Contacts between the two chains:
Residue Q1043 in the second protein interacts with residue M579 in the first protein (closest heavy-atom distance 3.1 Å).
Residue I1368 in the second protein is in contact with residue Y389 in the first protein (closest heavy-atom distance 3.3 Å).
Residue A916 in the second protein is in contact with residue L189 in the first protein (closest heavy-atom distance 3.1 Å).
Residue L1734 in the second protein is in contact with residue Q427 in the first protein (closest heavy-atom distance 3.3 Å).
Residue N1044 in the second protein interacts with residue F435 in the first protein (closest heavy-atom distance 3.2 Å).
Residue E1400 in the second protein interacts with residue K405 in the first protein (closest heavy-atom distance 3.2 Å).
Residue L912 in the second protein interacts with residue L189 in the first protein (closest heavy-atom distance 3.2 Å).
Residue G1408 in the second protein contacts residue R409 in the first protein (closest heavy-atom distance 3.1 Å).
Residue R1365 in the second protein contacts residue N387 in the first protein (closest heavy-atom distance 2.6 Å).
Residue E905 in the second protein interacts with residue Q180 in the first protein (closest heavy-atom distance 3.1 Å).
Residue K1735 in the second protein contacts residue Q427 in the first protein (closest heavy-atom distance 2.9 Å).
Residue E1085 in the second protein interacts with residue N582 in the first protein (closest heavy-atom distance 2.8 Å).
Residue L1731 in the second protein contacts residue R425 in the first protein (closest heavy-atom distance 2.8 Å).
Residue H940 in the second protein is in contact with residue G192 in the first protein (closest heavy-atom distance 3.2 Å).
Residue N1411 in the second protein contacts residue R409 in the first protein (closest heavy-atom distance 3.3 Å).
Residue R1045 in the second protein contacts residue G434 in the first protein (closest heavy-atom distance 3.3 Å).
Residue N1044 in the second protein interacts with residue G434 in the first protein (closest heavy-atom distance 3.2 Å).
Residue W1650 in the second protein interacts with residue S462 in the first protein (closest heavy-atom distance 2.3 Å).
Residue F939 in the second protein interacts with residue C191 in the first protein (closest heavy-atom distance 3.1 Å).
Residue S1649 in the second protein contacts residue W463 in the first protein (closest heavy-atom distance 3.2 Å).
Residue W1360 in the second protein interacts with residue N385 in the first protein (closest heavy-atom distance 3.1 Å).
Residue D1356 in the second protein interacts with residue L383 in the first protein (closest heavy-atom distance 2.9 Å).
Residue E1406 in the second protein interacts with residue F413 in the first protein (closest heavy-atom distance 3.0 Å).
Residue A1536 in the second protein is in contact with residue R425 in the first protein (closest heavy-atom distance 3.1 Å).
Residue L907 in the second protein interacts with residue L178 in the first protein (closest heavy-atom distance 3.3 Å).
Residue M1112 in the second protein contacts residue D176 in the first protein (closest heavy-atom distance 3.1 Å).
Residue R1736 in the second protein contacts residue D428 in the first protein (closest heavy-atom distance 3.0 Å).
Residue K1647 in the second protein is in contact with residue P540 in the first protein (closest heavy-atom distance 2.8 Å).
Residue T941 in the second protein is in contact with residue L178 in the first protein (closest heavy-atom distance 3.2 Å).
Residue Y1426 in the second protein contacts residue F431 in the first protein (closest heavy-atom distance 3.1 Å).
Residue A916 in the second protein interacts with residue I190 in the first protein (closest heavy-atom distance 3.1 Å).
Residue I1407 in the second protein contacts residue R409 in the first protein (closest heavy-atom distance 2.9 Å).
Residue L1734 in the second protein contacts residue R425 in the first protein (closest heavy-atom distance 3.2 Å).
Residue D1533 in the second protein is in contact with residue F431 in the first protein (closest heavy-atom distance 3.1 Å).
Residue R1412 in the second protein contacts residue W395 in the first protein (closest heavy-atom distance 3.0 Å).
Residue H1083 in the second protein is in contact with residue M579 in the first protein (closest heavy-atom distance 3.3 Å).
Residue N1385 in the second protein is in contact with residue V396 in the first protein (closest heavy-atom distance 3.3 Å).
Residue I1732 in the second protein interacts with residue R425 in the first protein (closest heavy-atom distance 3.3 Å).
Residue H940 in the second protein contacts residue F206 in the first protein (closest heavy-atom distance 3.3 Å).
Residue S1389 in the second protein interacts with residue V396 in the first protein (closest heavy-atom distance 2.8 Å).
Residue N1044 in the second protein is in contact with residue E433 in the first protein (closest heavy-atom distance 3.0 Å).
Residue H1083 in the second protein contacts residue K583 in the first protein (closest heavy-atom distance 3.2 Å).
Residue K1735 in the second protein contacts residue Q429 in the first protein (closest heavy-atom distance 2.3 Å).
Residue H1083 in the second protein contacts residue V382 in the first protein (closest heavy-atom distance 3.0 Å).
Residue H1381 in the second protein contacts residue Q390 in the first protein (closest heavy-atom distance 3.2 Å).
Residue N1385 in the second protein contacts residue Q394 in the first protein (closest heavy-atom distance 3.3 Å).
Residue Q1111 in the second protein is in contact with residue D176 in the first protein (closest heavy-atom distance 2.9 Å).
Residue N1044 in the second protein interacts with residue D436 in the first protein (closest heavy-atom distance 2.6 Å).
Residue E1406 in the second protein is in contact with residue R409 in the first protein (closest heavy-atom distance 3.3 Å).
Residue K1735 in the second protein contacts residue D428 in the first protein (closest heavy-atom distance 3.2 Å).
Residue S1649 in the second protein is in contact with residue Y464 in the first protein (closest heavy-atom distance 2.7 Å).
Residue S1082 in the second protein is in contact with residue K583 in the first protein (closest heavy-atom distance 2.7 Å).
Residue S1747 in the second protein is in contact with residue Y464 in the first protein (closest heavy-atom distance 2.7 Å).
Residue H944 in the second protein is in contact with residue F206 in the first protein (closest heavy-atom distance 3.2 Å).
Residue E1400 in the second protein is in contact with residue R409 in the first protein (closest heavy-atom distance 3.0 Å).
Residue Q1352 in the second protein is in contact with residue Q394 in the first protein (closest heavy-atom distance 2.8 Å).
Residue E1085 in the second protein contacts residue K583 in the first protein (closest heavy-atom distance 3.2 Å).
Residue H940 in the second protein interacts with residue C191 in the first protein (closest heavy-atom distance 3.3 Å).
Residue Q937 in the second protein contacts residue I194 in the first protein (closest heavy-atom distance 3.2 Å).
Residue Y1751 in the second protein interacts with residue F420 in the first protein (closest heavy-atom distance 2.9 Å).

Sequence of the first protein:
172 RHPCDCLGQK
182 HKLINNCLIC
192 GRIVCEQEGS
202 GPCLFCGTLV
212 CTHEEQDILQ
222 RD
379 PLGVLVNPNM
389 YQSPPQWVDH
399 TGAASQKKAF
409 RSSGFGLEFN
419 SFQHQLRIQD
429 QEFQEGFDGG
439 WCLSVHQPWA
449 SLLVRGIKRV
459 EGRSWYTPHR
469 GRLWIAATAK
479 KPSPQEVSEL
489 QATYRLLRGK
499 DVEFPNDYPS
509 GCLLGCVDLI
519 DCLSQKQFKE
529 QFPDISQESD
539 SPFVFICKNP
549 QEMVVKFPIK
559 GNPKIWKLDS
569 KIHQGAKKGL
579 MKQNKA

These two protein chains interact to form a complex.

Sequence of the second protein:
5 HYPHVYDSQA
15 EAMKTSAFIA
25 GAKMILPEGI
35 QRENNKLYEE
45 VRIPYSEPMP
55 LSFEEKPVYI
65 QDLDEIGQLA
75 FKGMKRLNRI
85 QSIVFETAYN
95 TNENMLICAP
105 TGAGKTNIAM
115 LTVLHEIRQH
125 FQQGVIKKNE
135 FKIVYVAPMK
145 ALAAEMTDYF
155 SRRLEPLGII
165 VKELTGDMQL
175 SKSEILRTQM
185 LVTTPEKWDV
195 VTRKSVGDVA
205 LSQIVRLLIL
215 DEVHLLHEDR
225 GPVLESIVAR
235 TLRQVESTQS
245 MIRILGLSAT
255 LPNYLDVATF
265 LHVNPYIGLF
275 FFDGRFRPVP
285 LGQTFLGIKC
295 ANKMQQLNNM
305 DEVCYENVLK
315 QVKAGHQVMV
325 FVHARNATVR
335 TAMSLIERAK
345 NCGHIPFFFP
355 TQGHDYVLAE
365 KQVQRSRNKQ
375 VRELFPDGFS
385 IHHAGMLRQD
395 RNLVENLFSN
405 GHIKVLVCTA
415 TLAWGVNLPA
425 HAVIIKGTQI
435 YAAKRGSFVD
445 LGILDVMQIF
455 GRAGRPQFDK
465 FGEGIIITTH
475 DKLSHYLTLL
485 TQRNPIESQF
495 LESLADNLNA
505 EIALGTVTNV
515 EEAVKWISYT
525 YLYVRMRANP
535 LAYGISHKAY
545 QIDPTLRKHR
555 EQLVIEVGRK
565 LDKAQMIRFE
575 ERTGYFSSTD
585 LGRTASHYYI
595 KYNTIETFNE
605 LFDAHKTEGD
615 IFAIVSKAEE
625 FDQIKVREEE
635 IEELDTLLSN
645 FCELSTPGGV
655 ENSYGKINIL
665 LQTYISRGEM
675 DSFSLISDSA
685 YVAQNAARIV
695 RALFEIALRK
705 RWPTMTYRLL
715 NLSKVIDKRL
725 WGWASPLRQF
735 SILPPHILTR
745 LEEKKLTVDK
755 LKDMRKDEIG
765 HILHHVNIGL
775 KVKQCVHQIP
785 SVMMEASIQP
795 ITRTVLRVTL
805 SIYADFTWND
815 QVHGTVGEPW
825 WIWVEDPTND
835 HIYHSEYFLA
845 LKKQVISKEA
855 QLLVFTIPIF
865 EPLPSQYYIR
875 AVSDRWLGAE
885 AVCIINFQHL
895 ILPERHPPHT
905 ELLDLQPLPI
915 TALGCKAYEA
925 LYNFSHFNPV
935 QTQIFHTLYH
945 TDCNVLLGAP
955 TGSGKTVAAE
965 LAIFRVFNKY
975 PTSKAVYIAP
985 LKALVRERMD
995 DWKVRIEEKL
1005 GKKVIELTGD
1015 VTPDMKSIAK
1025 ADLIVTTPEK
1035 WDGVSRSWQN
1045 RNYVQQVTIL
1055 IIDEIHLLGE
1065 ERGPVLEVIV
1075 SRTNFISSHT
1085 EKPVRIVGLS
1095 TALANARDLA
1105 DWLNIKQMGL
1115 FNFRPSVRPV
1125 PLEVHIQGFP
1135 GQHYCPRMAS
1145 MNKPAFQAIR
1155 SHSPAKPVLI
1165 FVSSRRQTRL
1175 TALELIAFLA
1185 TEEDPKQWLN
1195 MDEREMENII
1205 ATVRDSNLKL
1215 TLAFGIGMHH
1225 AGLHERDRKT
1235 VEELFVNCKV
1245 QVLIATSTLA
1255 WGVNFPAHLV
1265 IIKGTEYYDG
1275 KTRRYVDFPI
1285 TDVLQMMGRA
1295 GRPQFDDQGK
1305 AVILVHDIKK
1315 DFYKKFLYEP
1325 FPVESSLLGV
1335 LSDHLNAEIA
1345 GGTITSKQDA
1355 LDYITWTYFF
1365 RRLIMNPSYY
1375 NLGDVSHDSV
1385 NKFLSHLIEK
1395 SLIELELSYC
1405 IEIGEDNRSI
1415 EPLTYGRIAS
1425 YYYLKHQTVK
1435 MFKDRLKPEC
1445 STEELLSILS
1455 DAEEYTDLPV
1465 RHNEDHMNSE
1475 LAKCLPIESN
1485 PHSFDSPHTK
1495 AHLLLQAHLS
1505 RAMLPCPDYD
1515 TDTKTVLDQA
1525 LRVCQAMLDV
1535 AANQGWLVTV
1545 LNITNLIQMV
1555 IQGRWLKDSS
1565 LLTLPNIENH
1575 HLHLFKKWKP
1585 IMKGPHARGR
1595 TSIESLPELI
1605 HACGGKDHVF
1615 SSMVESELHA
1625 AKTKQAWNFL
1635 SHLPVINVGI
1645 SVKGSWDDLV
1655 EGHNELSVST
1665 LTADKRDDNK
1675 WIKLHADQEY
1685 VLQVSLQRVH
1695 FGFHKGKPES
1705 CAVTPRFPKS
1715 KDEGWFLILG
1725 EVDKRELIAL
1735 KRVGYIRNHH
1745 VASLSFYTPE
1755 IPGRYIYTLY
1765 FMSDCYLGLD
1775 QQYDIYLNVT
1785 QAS